Sequence of protein 2:
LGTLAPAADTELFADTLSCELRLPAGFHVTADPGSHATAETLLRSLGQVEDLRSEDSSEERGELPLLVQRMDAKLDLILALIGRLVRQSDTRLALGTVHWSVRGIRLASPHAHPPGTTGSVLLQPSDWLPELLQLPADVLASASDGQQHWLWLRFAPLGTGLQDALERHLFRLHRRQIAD

Sequence of protein 1:
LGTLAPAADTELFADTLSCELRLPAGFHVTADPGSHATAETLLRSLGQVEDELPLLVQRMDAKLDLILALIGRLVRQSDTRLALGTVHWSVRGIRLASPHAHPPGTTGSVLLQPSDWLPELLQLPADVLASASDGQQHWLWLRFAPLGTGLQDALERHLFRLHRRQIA

Residue-level contacts at the interface:
Residue Q94 in protein 2 is in contact with residue V92 in protein 1 (closest heavy-atom distance 3.8 Å).
Residue M77 in protein 2 is in contact with residue V74 in protein 1 (closest heavy-atom distance 3.5 Å).
Residue A79 in protein 2 contacts residue Q54 in protein 1 (closest heavy-atom distance 3.9 Å).
Residue K80 in protein 2 contacts residue V55 in protein 1 (closest heavy-atom distance 4.0 Å).
Residue R90 in protein 2 interacts with residue P136 in protein 1 (closest heavy-atom distance 4.2 Å).
Residue Q94 in protein 2 is in contact with residue D96 in protein 1 (closest heavy-atom distance 3.8 Å).
Residue R76 in protein 2 interacts with residue V55 in protein 1 (closest heavy-atom distance 3.9 Å).
Residue K80 in protein 2 is in contact with residue D78 in protein 1 (closest heavy-atom distance 2.6 Å).
Residue L91 in protein 2 contacts residue L91 in protein 1 (closest heavy-atom distance 3.9 Å).
Residue I84 in protein 2 is in contact with residue L81 in protein 1 (closest heavy-atom distance 3.8 Å).
Residue I88 in protein 2 contacts residue I88 in protein 1 (closest heavy-atom distance 3.5 Å).
Residue L87 in protein 2 is in contact with residue L135 in protein 1 (closest heavy-atom distance 3.3 Å).
Residue I84 in protein 2 contacts residue I88 in protein 1 (closest heavy-atom distance 4.6 Å).
Residue Q94 in protein 2 interacts with residue S95 in protein 1 (closest heavy-atom distance 2.6 Å).
Residue L87 in protein 2 is in contact with residue E137 in protein 1 (closest heavy-atom distance 3.7 Å).
Residue D82 in protein 2 interacts with residue S51 in protein 1 (closest heavy-atom distance 3.3 Å).
Residue M77 in protein 2 interacts with residue M77 in protein 1 (closest heavy-atom distance 3.5 Å).
Residue L87 in protein 2 is in contact with residue I88 in protein 1 (closest heavy-atom distance 3.4 Å).
Residue D82 in protein 2 interacts with residue T47 in protein 1 (closest heavy-atom distance 3.4 Å).
Residue I84 in protein 2 is in contact with residue I84 in protein 1 (closest heavy-atom distance 3.7 Å).
Residue L87 in protein 2 contacts residue G89 in protein 1 (closest heavy-atom distance 4.1 Å).
Residue K80 in protein 2 interacts with residue D82 in protein 1 (closest heavy-atom distance 3.1 Å).
Residue K80 in protein 2 contacts residue L85 in protein 1 (closest heavy-atom distance 4.2 Å).
Residue R76 in protein 2 interacts with residue D57 in protein 1 (closest heavy-atom distance 2.3 Å).
Residue Q75 in protein 2 contacts residue Q54 in protein 1 (closest heavy-atom distance 3.1 Å).
Residue W134 in protein 2 contacts residue T44 in protein 1 (closest heavy-atom distance 3.8 Å).
Residue L83 in protein 2 contacts residue L48 in protein 1 (closest heavy-atom distance 4.1 Å).
Residue R90 in protein 2 contacts residue E137 in protein 1 (closest heavy-atom distance 2.8 Å).
Residue L83 in protein 2 contacts residue S51 in protein 1 (closest heavy-atom distance 4.0 Å).
Residue L91 in protein 2 contacts residue V92 in protein 1 (closest heavy-atom distance 4.2 Å).
Residue L73 in protein 2 interacts with residue D78 in protein 1 (closest heavy-atom distance 3.9 Å).
Residue L91 in protein 2 is in contact with residue I88 in protein 1 (closest heavy-atom distance 4.1 Å).
Residue K80 in protein 2 contacts residue L81 in protein 1 (closest heavy-atom distance 4.2 Å).
Residue L73 in protein 2 contacts residue E69 in protein 1 (closest heavy-atom distance 3.3 Å).
Residue R90 in protein 2 interacts with residue V92 in protein 1 (closest heavy-atom distance 3.7 Å).
Residue P71 in protein 2 contacts residue L70 in protein 1 (closest heavy-atom distance 3.5 Å).
Residue R76 in protein 2 is in contact with residue Q54 in protein 1 (closest heavy-atom distance 3.1 Å).
Residue V74 in protein 2 contacts residue L70 in protein 1 (closest heavy-atom distance 4.2 Å).
Residue L87 in protein 2 interacts with residue V92 in protein 1 (closest heavy-atom distance 3.7 Å).
Residue L83 in protein 2 interacts with residue L135 in protein 1 (closest heavy-atom distance 3.3 Å).
Residue Q94 in protein 2 interacts with residue L91 in protein 1 (closest heavy-atom distance 4.9 Å).
Residue L83 in protein 2 is in contact with residue L85 in protein 1 (closest heavy-atom distance 3.9 Å).
Residue L87 in protein 2 is in contact with residue P136 in protein 1 (closest heavy-atom distance 3.7 Å).
Residue L81 in protein 2 is in contact with residue L81 in protein 1 (closest heavy-atom distance 3.7 Å).
Residue A79 in protein 2 contacts residue S51 in protein 1 (closest heavy-atom distance 3.6 Å).
Residue L83 in protein 2 contacts residue L52 in protein 1 (closest heavy-atom distance 3.4 Å).
Residue R76 in protein 2 interacts with residue E56 in protein 1 (closest heavy-atom distance 3.2 Å).
Residue M77 in protein 2 interacts with residue D78 in protein 1 (closest heavy-atom distance 3.1 Å).
Residue R59 in protein 2 is in contact with residue A43 in protein 1 (closest heavy-atom distance 4.9 Å).
Residue R90 in protein 2 is in contact with residue L138 in protein 1 (closest heavy-atom distance 3.2 Å).
Residue I84 in protein 2 contacts residue L85 in protein 1 (closest heavy-atom distance 4.0 Å).
Residue A86 in protein 2 contacts residue E137 in protein 1 (closest heavy-atom distance 3.7 Å).
Residue L73 in protein 2 contacts residue V74 in protein 1 (closest heavy-atom distance 4.1 Å).
Residue M77 in protein 2 is in contact with residue L81 in protein 1 (closest heavy-atom distance 3.5 Å).
Residue L83 in protein 2 interacts with residue V55 in protein 1 (closest heavy-atom distance 4.1 Å).
Residue L87 in protein 2 is in contact with residue L85 in protein 1 (closest heavy-atom distance 3.5 Å).
Residue L73 in protein 2 interacts with residue L70 in protein 1 (closest heavy-atom distance 4.4 Å).
Residue A79 in protein 2 interacts with residue V55 in protein 1 (closest heavy-atom distance 3.8 Å).

These two protein chains interact to form a complex.